This data describes a binding interaction between two proteins.

Sequence of protein 1:
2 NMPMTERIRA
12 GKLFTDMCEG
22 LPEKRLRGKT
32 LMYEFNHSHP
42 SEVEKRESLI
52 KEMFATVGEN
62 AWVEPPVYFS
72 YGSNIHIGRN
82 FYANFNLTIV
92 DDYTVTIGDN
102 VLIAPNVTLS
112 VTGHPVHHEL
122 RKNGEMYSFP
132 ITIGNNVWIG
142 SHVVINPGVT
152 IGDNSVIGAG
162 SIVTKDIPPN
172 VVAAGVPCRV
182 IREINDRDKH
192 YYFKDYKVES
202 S

Sequence of protein 2:
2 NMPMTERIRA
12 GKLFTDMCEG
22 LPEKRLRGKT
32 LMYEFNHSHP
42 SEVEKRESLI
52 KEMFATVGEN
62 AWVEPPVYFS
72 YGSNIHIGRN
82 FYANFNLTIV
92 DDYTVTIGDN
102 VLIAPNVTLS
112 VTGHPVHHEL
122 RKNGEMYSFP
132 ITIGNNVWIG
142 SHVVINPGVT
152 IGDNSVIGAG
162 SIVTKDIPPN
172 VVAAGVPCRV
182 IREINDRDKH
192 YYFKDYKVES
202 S

Interface contacts:
Residue F194 in protein 2 contacts residue F130 in protein 1 (closest heavy-atom distance 3.4 Å).
Residue F86 in protein 2 contacts residue T89 in protein 1 (closest heavy-atom distance 3.9 Å).
Residue V157 in protein 2 is in contact with residue V117 in protein 1 (closest heavy-atom distance 3.6 Å).
Residue R183 in protein 2 is in contact with residue V117 in protein 1 (closest heavy-atom distance 4.1 Å).
Residue E200 in protein 2 interacts with residue K13 in protein 1 (closest heavy-atom distance 4.2 Å).
Residue P67 in protein 2 interacts with residue Y69 in protein 1 (closest heavy-atom distance 3.5 Å).
Residue L103 in protein 2 interacts with residue H115 in protein 1 (closest heavy-atom distance 3.2 Å).
Residue F86 in protein 2 is in contact with residue K30 in protein 1 (closest heavy-atom distance 3.8 Å).
Residue Y197 in protein 2 interacts with residue F130 in protein 1 (closest heavy-atom distance 3.6 Å).
Residue P41 in protein 2 is in contact with residue T31 in protein 1 (closest heavy-atom distance 3.9 Å).
Residue F86 in protein 2 contacts residue M33 in protein 1 (closest heavy-atom distance 3.9 Å).
Residue V157 in protein 2 contacts residue R122 in protein 1 (closest heavy-atom distance 3.8 Å).
Residue H38 in protein 2 is in contact with residue H38 in protein 1 (closest heavy-atom distance 3.3 Å).
Residue I185 in protein 2 is in contact with residue H118 in protein 1 (closest heavy-atom distance 3.6 Å).
Residue E65 in protein 2 contacts residue K30 in protein 1 (closest heavy-atom distance 3.2 Å).
Residue H40 in protein 2 is in contact with residue T31 in protein 1 (closest heavy-atom distance 4.0 Å).
Residue F194 in protein 2 contacts residue Y128 in protein 1 (closest heavy-atom distance 3.3 Å).
Residue H38 in protein 2 interacts with residue Y34 in protein 1 (closest heavy-atom distance 3.3 Å).
Residue H40 in protein 2 contacts residue Y34 in protein 1 (closest heavy-atom distance 3.3 Å).
Residue N87 in protein 2 contacts residue Y69 in protein 1 (closest heavy-atom distance 3.7 Å).
Residue F86 in protein 2 interacts with residue Y69 in protein 1 (closest heavy-atom distance 3.7 Å).
Residue N155 in protein 2 is in contact with residue R122 in protein 1 (closest heavy-atom distance 4.1 Å).
Residue K190 in protein 2 interacts with residue L121 in protein 1 (closest heavy-atom distance 3.8 Å).
Residue K190 in protein 2 contacts residue E120 in protein 1 (closest heavy-atom distance 3.2 Å).
Residue V173 in protein 2 contacts residue V117 in protein 1 (closest heavy-atom distance 3.9 Å).
Residue N137 in protein 2 contacts residue R122 in protein 1 (closest heavy-atom distance 3.3 Å).
Residue P106 in protein 2 contacts residue V91 in protein 1 (closest heavy-atom distance 3.8 Å).
Residue K190 in protein 2 contacts residue H118 in protein 1 (closest heavy-atom distance 3.8 Å).
Residue H143 in protein 2 interacts with residue V145 in protein 1 (closest heavy-atom distance 3.4 Å).
Residue H143 in protein 2 contacts residue V144 in protein 1 (closest heavy-atom distance 3.7 Å).
Residue V177 in protein 2 is in contact with residue V177 in protein 1 (closest heavy-atom distance 4.1 Å).
Residue P41 in protein 2 interacts with residue K30 in protein 1 (closest heavy-atom distance 3.6 Å).
Residue D189 in protein 2 interacts with residue L121 in protein 1 (closest heavy-atom distance 3.6 Å).
Residue N107 in protein 2 interacts with residue T109 in protein 1 (closest heavy-atom distance 2.9 Å).
Residue W139 in protein 2 contacts residue H115 in protein 1 (closest heavy-atom distance 3.0 Å).
Residue P106 in protein 2 contacts residue T89 in protein 1 (closest heavy-atom distance 4.2 Å).
Residue Y193 in protein 2 interacts with residue G12 in protein 1 (closest heavy-atom distance 2.6 Å).
Residue H143 in protein 2 contacts residue N107 in protein 1 (closest heavy-atom distance 3.4 Å).
Residue Y193 in protein 2 is in contact with residue K13 in protein 1 (closest heavy-atom distance 3.6 Å).
Residue H143 in protein 2 is in contact with residue T109 in protein 1 (closest heavy-atom distance 2.6 Å).
Residue H143 in protein 2 contacts residue H143 in protein 1 (closest heavy-atom distance 3.5 Å).
Residue A160 in protein 2 interacts with residue V145 in protein 1 (closest heavy-atom distance 4.1 Å).
Residue P41 in protein 2 contacts residue Y34 in protein 1 (closest heavy-atom distance 3.8 Å).
Residue Y193 in protein 2 contacts residue L121 in protein 1 (closest heavy-atom distance 4.0 Å).
Residue P41 in protein 2 contacts residue L27 in protein 1 (closest heavy-atom distance 3.8 Å).
Residue Y193 in protein 2 interacts with residue P116 in protein 1 (closest heavy-atom distance 4.0 Å).
Residue I185 in protein 2 is in contact with residue V117 in protein 1 (closest heavy-atom distance 3.6 Å).
Residue W139 in protein 2 contacts residue R122 in protein 1 (closest heavy-atom distance 4.1 Å).
Residue N186 in protein 2 interacts with residue H118 in protein 1 (closest heavy-atom distance 3.2 Å).
Residue N107 in protein 2 interacts with residue T89 in protein 1 (closest heavy-atom distance 3.7 Å).
Residue D189 in protein 2 is in contact with residue H118 in protein 1 (closest heavy-atom distance 2.9 Å).
Residue Y193 in protein 2 interacts with residue Y128 in protein 1 (closest heavy-atom distance 4.0 Å).
Residue A160 in protein 2 interacts with residue I163 in protein 1 (closest heavy-atom distance 3.6 Å).
Residue S39 in protein 2 interacts with residue Y34 in protein 1 (closest heavy-atom distance 3.7 Å).
Residue N155 in protein 2 is in contact with residue H119 in protein 1 (closest heavy-atom distance 3.1 Å).
Residue S142 in protein 2 contacts residue T109 in protein 1 (closest heavy-atom distance 3.7 Å).
Residue N137 in protein 2 is in contact with residue H119 in protein 1 (closest heavy-atom distance 3.8 Å).
Residue G161 in protein 2 contacts residue I163 in protein 1 (closest heavy-atom distance 3.9 Å).
Residue F86 in protein 2 interacts with residue F70 in protein 1 (closest heavy-atom distance 3.3 Å).
Residue Y193 in protein 2 interacts with residue L14 in protein 1 (closest heavy-atom distance 3.8 Å).